Sequence of chain B:
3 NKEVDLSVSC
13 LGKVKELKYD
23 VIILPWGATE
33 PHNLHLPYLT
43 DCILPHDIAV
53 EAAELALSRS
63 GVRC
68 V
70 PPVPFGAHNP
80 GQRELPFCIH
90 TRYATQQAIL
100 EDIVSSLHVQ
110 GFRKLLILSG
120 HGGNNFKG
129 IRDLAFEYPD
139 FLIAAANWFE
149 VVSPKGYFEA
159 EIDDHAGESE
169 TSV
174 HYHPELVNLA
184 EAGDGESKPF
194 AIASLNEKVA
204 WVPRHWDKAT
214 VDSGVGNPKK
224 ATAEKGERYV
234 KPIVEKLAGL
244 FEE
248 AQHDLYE

This data describes a binding interaction between two proteins.

Interface contacts:
Residue A97 in chain B is in contact with residue R91 in chain A (closest heavy-atom distance 3.6 Å).
Residue C12 in chain B contacts residue L38 in chain A (closest heavy-atom distance 3.2 Å).
Residue S104 in chain B interacts with residue R82 in chain A (closest heavy-atom distance 3.5 Å).
Residue Q109 in chain B is in contact with residue L84 in chain A (closest heavy-atom distance 3.3 Å).
Residue S11 in chain B interacts with residue P39 in chain A (closest heavy-atom distance 3.1 Å).
Residue P70 in chain B interacts with residue L41 in chain A (closest heavy-atom distance 3.7 Å).
Residue R91 in chain B is in contact with residue A97 in chain A (closest heavy-atom distance 3.6 Å).
Residue S105 in chain B interacts with residue R82 in chain A (closest heavy-atom distance 3.5 Å).
Residue L13 in chain B is in contact with residue N35 in chain A (closest heavy-atom distance 3.4 Å).
Residue H89 in chain B contacts residue D101 in chain A (closest heavy-atom distance 3.4 Å).
Residue P39 in chain B interacts with residue S11 in chain A (closest heavy-atom distance 3.2 Å).
Residue D101 in chain B contacts residue T90 in chain A (closest heavy-atom distance 3.5 Å).
Residue S105 in chain B interacts with residue C87 in chain A (closest heavy-atom distance 3.4 Å).
Residue Q109 in chain B contacts residue F86 in chain A (closest heavy-atom distance 2.8 Å).
Residue L41 in chain B contacts residue S9 in chain A (closest heavy-atom distance 3.7 Å).
Residue P85 in chain B contacts residue Q109 in chain A (closest heavy-atom distance 3.5 Å).
Residue I98 in chain B contacts residue F74 in chain A (closest heavy-atom distance 3.6 Å).
Residue C12 in chain B contacts residue Y40 in chain A (closest heavy-atom distance 3.6 Å).
Residue L13 in chain B contacts residue Y40 in chain A (closest heavy-atom distance 3.4 Å).
Residue Q109 in chain B interacts with residue R82 in chain A (closest heavy-atom distance 3.0 Å).
Residue F86 in chain B is in contact with residue F111 in chain A (closest heavy-atom distance 3.6 Å).
Residue Q109 in chain B contacts residue C87 in chain A (closest heavy-atom distance 2.7 Å).
Residue D101 in chain B contacts residue H89 in chain A (closest heavy-atom distance 3.4 Å).
Residue D101 in chain B interacts with residue T94 in chain A (closest heavy-atom distance 2.7 Å).
Residue R82 in chain B contacts residue Q109 in chain A (closest heavy-atom distance 2.9 Å).
Residue F111 in chain B is in contact with residue F86 in chain A (closest heavy-atom distance 3.6 Å).
Residue K4 in chain B contacts residue L179 in chain A (closest heavy-atom distance 3.7 Å).
Residue H89 in chain B interacts with residue S105 in chain A (closest heavy-atom distance 3.1 Å).
Residue L179 in chain B interacts with residue K4 in chain A (closest heavy-atom distance 3.2 Å).
Residue T31 in chain B interacts with residue L8 in chain A (closest heavy-atom distance 3.4 Å).
Residue T94 in chain B is in contact with residue D101 in chain A (closest heavy-atom distance 2.6 Å).
Residue N35 in chain B is in contact with residue L13 in chain A (closest heavy-atom distance 3.5 Å).
Residue R91 in chain B is in contact with residue E100 in chain A (closest heavy-atom distance 3.0 Å).
Residue T90 in chain B contacts residue D101 in chain A (closest heavy-atom distance 3.4 Å).
Residue R91 in chain B contacts residue D101 in chain A (closest heavy-atom distance 2.7 Å).
Residue E100 in chain B interacts with residue R91 in chain A (closest heavy-atom distance 3.1 Å).
Residue D101 in chain B interacts with residue R91 in chain A (closest heavy-atom distance 2.8 Å).
Residue F86 in chain B is in contact with residue I24 in chain A (closest heavy-atom distance 3.5 Å).
Residue V16 in chain B is in contact with residue Y40 in chain A (closest heavy-atom distance 3.4 Å).
Residue S11 in chain B contacts residue Y40 in chain A (closest heavy-atom distance 3.0 Å).
Residue C87 in chain B contacts residue Q109 in chain A (closest heavy-atom distance 2.8 Å).
Residue A97 in chain B contacts residue T94 in chain A (closest heavy-atom distance 3.5 Å).
Residue F74 in chain B is in contact with residue I98 in chain A (closest heavy-atom distance 3.4 Å).
Residue L84 in chain B interacts with residue Q109 in chain A (closest heavy-atom distance 3.1 Å).
Residue Y40 in chain B is in contact with residue C12 in chain A (closest heavy-atom distance 3.5 Å).
Residue L36 in chain B interacts with residue G14 in chain A (closest heavy-atom distance 3.0 Å).
Residue Y40 in chain B interacts with residue L13 in chain A (closest heavy-atom distance 3.3 Å).
Residue S105 in chain B is in contact with residue H89 in chain A (closest heavy-atom distance 3.1 Å).
Residue F86 in chain B interacts with residue Q109 in chain A (closest heavy-atom distance 2.8 Å).
Residue R82 in chain B contacts residue S105 in chain A (closest heavy-atom distance 3.6 Å).
Residue Y40 in chain B contacts residue V16 in chain A (closest heavy-atom distance 3.2 Å).
Residue E83 in chain B contacts residue Q109 in chain A (closest heavy-atom distance 3.6 Å).
Residue G14 in chain B interacts with residue L36 in chain A (closest heavy-atom distance 3.0 Å).
Residue L36 in chain B interacts with residue C12 in chain A (closest heavy-atom distance 3.4 Å).
Residue I24 in chain B interacts with residue F86 in chain A (closest heavy-atom distance 3.5 Å).
Residue C12 in chain B is in contact with residue L36 in chain A (closest heavy-atom distance 3.4 Å).
Residue L38 in chain B interacts with residue C12 in chain A (closest heavy-atom distance 3.2 Å).
Residue C87 in chain B is in contact with residue S105 in chain A (closest heavy-atom distance 3.2 Å).
Residue S105 in chain B interacts with residue I88 in chain A (closest heavy-atom distance 3.7 Å).
Residue Y40 in chain B contacts residue S11 in chain A (closest heavy-atom distance 3.1 Å).

Sequence of chain A:
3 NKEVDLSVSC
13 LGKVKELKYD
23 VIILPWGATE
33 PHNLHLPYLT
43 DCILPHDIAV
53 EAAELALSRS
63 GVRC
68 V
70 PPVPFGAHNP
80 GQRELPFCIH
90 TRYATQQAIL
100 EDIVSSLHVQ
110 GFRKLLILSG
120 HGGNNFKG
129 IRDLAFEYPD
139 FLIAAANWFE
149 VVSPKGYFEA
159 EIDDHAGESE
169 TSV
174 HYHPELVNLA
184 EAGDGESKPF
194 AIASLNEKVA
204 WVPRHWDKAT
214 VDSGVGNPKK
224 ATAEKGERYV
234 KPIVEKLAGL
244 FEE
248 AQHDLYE